Sequence of protein 1:
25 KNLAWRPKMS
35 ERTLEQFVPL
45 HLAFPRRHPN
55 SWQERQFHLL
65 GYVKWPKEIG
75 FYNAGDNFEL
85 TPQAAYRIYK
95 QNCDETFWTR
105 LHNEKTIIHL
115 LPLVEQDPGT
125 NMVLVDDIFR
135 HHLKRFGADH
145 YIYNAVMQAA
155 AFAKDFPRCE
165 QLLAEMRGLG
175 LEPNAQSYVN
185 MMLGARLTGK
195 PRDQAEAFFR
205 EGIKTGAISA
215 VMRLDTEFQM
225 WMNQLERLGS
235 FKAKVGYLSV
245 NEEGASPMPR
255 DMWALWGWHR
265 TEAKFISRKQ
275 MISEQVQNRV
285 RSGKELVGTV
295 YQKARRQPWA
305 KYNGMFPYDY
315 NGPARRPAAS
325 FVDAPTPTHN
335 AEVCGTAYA

Sequence of protein 2:
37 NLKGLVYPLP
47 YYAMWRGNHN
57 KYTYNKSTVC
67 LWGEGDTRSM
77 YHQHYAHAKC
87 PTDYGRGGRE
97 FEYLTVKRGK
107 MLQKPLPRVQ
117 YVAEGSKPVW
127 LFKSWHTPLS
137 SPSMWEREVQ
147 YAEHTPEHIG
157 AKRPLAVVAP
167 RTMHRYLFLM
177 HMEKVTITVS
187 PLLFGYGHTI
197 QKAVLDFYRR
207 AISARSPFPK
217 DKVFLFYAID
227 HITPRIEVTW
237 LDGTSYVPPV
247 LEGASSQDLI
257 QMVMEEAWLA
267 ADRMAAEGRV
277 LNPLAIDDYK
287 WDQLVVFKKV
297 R

The following describes two proteins that form a bound complex.

Interface contacts:
Residue T293 in protein 1 is in contact with residue M258 in protein 2 (closest heavy-atom distance 3.6 Å).
Residue S286 in protein 1 contacts residue G249 in protein 2 (closest heavy-atom distance 2.5 Å).
Residue W29 in protein 1 is in contact with residue Y58 in protein 2 (closest heavy-atom distance 3.2 Å).
Residue G292 in protein 1 contacts residue M258 in protein 2 (closest heavy-atom distance 3.6 Å).
Residue W262 in protein 1 contacts residue H80 in protein 2 (closest heavy-atom distance 3.7 Å).
Residue G287 in protein 1 interacts with residue Q253 in protein 2 (closest heavy-atom distance 3.8 Å).
Residue V294 in protein 1 contacts residue E261 in protein 2 (closest heavy-atom distance 2.9 Å).
Residue R50 in protein 1 contacts residue M76 in protein 2 (closest heavy-atom distance 3.4 Å).
Residue T293 in protein 1 interacts with residue E261 in protein 2 (closest heavy-atom distance 3.8 Å).
Residue M216 in protein 1 interacts with residue P152 in protein 2 (closest heavy-atom distance 3.5 Å).
Residue R217 in protein 1 is in contact with residue E149 in protein 2 (closest heavy-atom distance 3.1 Å).
Residue L27 in protein 1 contacts residue H55 in protein 2 (closest heavy-atom distance 3.0 Å).
Residue P31 in protein 1 is in contact with residue R95 in protein 2 (closest heavy-atom distance 3.7 Å).
Residue L259 in protein 1 is in contact with residue Y77 in protein 2 (closest heavy-atom distance 3.1 Å).
Residue N26 in protein 1 interacts with residue N37 in protein 2 (closest heavy-atom distance 3.4 Å).
Residue S286 in protein 1 interacts with residue D254 in protein 2 (closest heavy-atom distance 3.6 Å).
Residue N227 in protein 1 contacts residue Y117 in protein 2 (closest heavy-atom distance 3.3 Å).
Residue M216 in protein 1 contacts residue H154 in protein 2 (closest heavy-atom distance 3.0 Å).
Residue A214 in protein 1 contacts residue H154 in protein 2 (closest heavy-atom distance 3.1 Å).
Residue R217 in protein 1 is in contact with residue T151 in protein 2 (closest heavy-atom distance 3.3 Å).
Residue H45 in protein 1 contacts residue L67 in protein 2 (closest heavy-atom distance 3.5 Å).
Residue F48 in protein 1 interacts with residue C66 in protein 2 (closest heavy-atom distance 3.4 Å).
Residue F48 in protein 1 is in contact with residue D72 in protein 2 (closest heavy-atom distance 3.4 Å).
Residue L259 in protein 1 interacts with residue W68 in protein 2 (closest heavy-atom distance 3.6 Å).
Residue Y295 in protein 1 contacts residue M169 in protein 2 (closest heavy-atom distance 3.5 Å).
Residue L290 in protein 1 is in contact with residue D254 in protein 2 (closest heavy-atom distance 3.3 Å).
Residue T293 in protein 1 is in contact with residue Q257 in protein 2 (closest heavy-atom distance 3.6 Å).
Residue F48 in protein 1 is in contact with residue M76 in protein 2 (closest heavy-atom distance 3.5 Å).
Residue G261 in protein 1 is in contact with residue Q79 in protein 2 (closest heavy-atom distance 3.0 Å).
Residue V291 in protein 1 interacts with residue D254 in protein 2 (closest heavy-atom distance 3.6 Å).
Residue L46 in protein 1 is in contact with residue V65 in protein 2 (closest heavy-atom distance 3.6 Å).
Residue M33 in protein 1 is in contact with residue W51 in protein 2 (closest heavy-atom distance 3.5 Å).
Residue L290 in protein 1 is in contact with residue Q257 in protein 2 (closest heavy-atom distance 3.5 Å).
Residue A47 in protein 1 interacts with residue C66 in protein 2 (closest heavy-atom distance 2.8 Å).
Residue M224 in protein 1 interacts with residue Y117 in protein 2 (closest heavy-atom distance 3.5 Å).
Residue Y295 in protein 1 contacts residue Q257 in protein 2 (closest heavy-atom distance 3.8 Å).
Residue P43 in protein 1 interacts with residue L67 in protein 2 (closest heavy-atom distance 3.7 Å).
Residue A47 in protein 1 interacts with residue L67 in protein 2 (closest heavy-atom distance 3.6 Å).
Residue A28 in protein 1 interacts with residue H55 in protein 2 (closest heavy-atom distance 3.5 Å).
Residue N26 in protein 1 contacts residue K57 in protein 2 (closest heavy-atom distance 2.7 Å).
Residue R285 in protein 1 interacts with residue H194 in protein 2 (closest heavy-atom distance 3.2 Å).
Residue L218 in protein 1 contacts residue H154 in protein 2 (closest heavy-atom distance 3.3 Å).
Residue R217 in protein 1 contacts residue A148 in protein 2 (closest heavy-atom distance 3.4 Å).
Residue A47 in protein 1 is in contact with residue W68 in protein 2 (closest heavy-atom distance 3.7 Å).
Residue E289 in protein 1 contacts residue D254 in protein 2 (closest heavy-atom distance 3.6 Å).
Residue W260 in protein 1 is in contact with residue Q79 in protein 2 (closest heavy-atom distance 2.9 Å).
Residue L46 in protein 1 is in contact with residue C66 in protein 2 (closest heavy-atom distance 3.2 Å).
Residue W262 in protein 1 interacts with residue H78 in protein 2 (closest heavy-atom distance 3.1 Å).
Residue T220 in protein 1 contacts residue E149 in protein 2 (closest heavy-atom distance 3.4 Å).
Residue L38 in protein 1 interacts with residue R95 in protein 2 (closest heavy-atom distance 3.7 Å).
Residue W262 in protein 1 interacts with residue Q79 in protein 2 (closest heavy-atom distance 3.3 Å).
Residue L290 in protein 1 is in contact with residue Q253 in protein 2 (closest heavy-atom distance 3.2 Å).
Residue M216 in protein 1 interacts with residue H150 in protein 2 (closest heavy-atom distance 3.6 Å).
Residue R285 in protein 1 contacts residue G249 in protein 2 (closest heavy-atom distance 3.7 Å).
Residue R217 in protein 1 interacts with residue E153 in protein 2 (closest heavy-atom distance 3.2 Å).
Residue L27 in protein 1 is in contact with residue N37 in protein 2 (closest heavy-atom distance 3.5 Å).
Residue V215 in protein 1 is in contact with residue L161 in protein 2 (closest heavy-atom distance 3.6 Å).
Residue Y295 in protein 1 is in contact with residue T168 in protein 2 (closest heavy-atom distance 3.4 Å).
Residue R300 in protein 1 is in contact with residue Q79 in protein 2 (closest heavy-atom distance 3.6 Å).
Residue K297 in protein 1 is in contact with residue Q253 in protein 2 (closest heavy-atom distance 3.3 Å).